Interface contacts:
Residue I42 in protein 1 contacts residue Y776 in protein 2 (closest heavy-atom distance 2.7 Å).
Residue T171 in protein 1 is in contact with residue E793 in protein 2 (closest heavy-atom distance 3.9 Å).
Residue K44 in protein 1 contacts residue L780 in protein 2 (closest heavy-atom distance 2.2 Å).
Residue H46 in protein 1 interacts with residue E781 in protein 2 (closest heavy-atom distance 1.0 Å).
Residue K44 in protein 1 interacts with residue E777 in protein 2 (closest heavy-atom distance 3.2 Å).
Residue G15 in protein 1 interacts with residue F783 in protein 2 (closest heavy-atom distance 4.1 Å).
Residue A167 in protein 1 contacts residue G792 in protein 2 (closest heavy-atom distance 1.5 Å).
Residue P16 in protein 1 interacts with residue F783 in protein 2 (closest heavy-atom distance 0.8 Å).
Residue L43 in protein 1 is in contact with residue D782 in protein 2 (closest heavy-atom distance 4.0 Å).
Residue I42 in protein 1 contacts residue Q779 in protein 2 (closest heavy-atom distance 3.5 Å).
Residue H46 in protein 1 contacts residue L780 in protein 2 (closest heavy-atom distance 3.9 Å).
Residue L43 in protein 1 is in contact with residue E781 in protein 2 (closest heavy-atom distance 1.5 Å).
Residue M169 in protein 1 contacts residue E794 in protein 2 (closest heavy-atom distance 1.6 Å).
Residue K41 in protein 1 contacts residue P778 in protein 2 (closest heavy-atom distance 4.1 Å).
Residue E165 in protein 1 interacts with residue G792 in protein 2 (closest heavy-atom distance 1.8 Å).
Residue A11 in protein 1 contacts residue F783 in protein 2 (closest heavy-atom distance 4.1 Å).
Residue H46 in protein 1 interacts with residue D782 in protein 2 (closest heavy-atom distance 3.4 Å).
Residue E165 in protein 1 is in contact with residue I795 in protein 2 (closest heavy-atom distance 3.6 Å).
Residue R172 in protein 1 is in contact with residue G792 in protein 2 (closest heavy-atom distance 3.9 Å).
Residue K45 in protein 1 is in contact with residue L866 in protein 2 (closest heavy-atom distance 3.9 Å).
Residue T170 in protein 1 interacts with residue E794 in protein 2 (closest heavy-atom distance 3.2 Å).
Residue D40 in protein 1 is in contact with residue Y776 in protein 2 (closest heavy-atom distance 4.2 Å).
Residue E165 in protein 1 interacts with residue I796 in protein 2 (closest heavy-atom distance 2.9 Å).
Residue K41 in protein 1 is in contact with residue Y776 in protein 2 (closest heavy-atom distance 3.3 Å).
Residue E165 in protein 1 is in contact with residue E793 in protein 2 (closest heavy-atom distance 4.1 Å).
Residue L43 in protein 1 interacts with residue Q779 in protein 2 (closest heavy-atom distance 2.1 Å).
Residue T170 in protein 1 interacts with residue E793 in protein 2 (closest heavy-atom distance 1.4 Å).
Residue I20 in protein 1 contacts residue L780 in protein 2 (closest heavy-atom distance 4.0 Å).
Residue D40 in protein 1 is in contact with residue E777 in protein 2 (closest heavy-atom distance 1.3 Å).
Residue Y17 in protein 1 contacts residue F783 in protein 2 (closest heavy-atom distance 3.8 Å).
Residue A167 in protein 1 is in contact with residue E793 in protein 2 (closest heavy-atom distance 3.7 Å).
Residue I42 in protein 1 contacts residue L780 in protein 2 (closest heavy-atom distance 3.9 Å).
Residue S168 in protein 1 interacts with residue E793 in protein 2 (closest heavy-atom distance 2.9 Å).
Residue K41 in protein 1 contacts residue E777 in protein 2 (closest heavy-atom distance 2.4 Å).
Residue L43 in protein 1 is in contact with residue L780 in protein 2 (closest heavy-atom distance 0.8 Å).
Residue L43 in protein 1 interacts with residue P778 in protein 2 (closest heavy-atom distance 2.6 Å).
Residue K44 in protein 1 interacts with residue E781 in protein 2 (closest heavy-atom distance 3.3 Å).
Residue P16 in protein 1 is in contact with residue D782 in protein 2 (closest heavy-atom distance 3.6 Å).
Residue K47 in protein 1 contacts residue E781 in protein 2 (closest heavy-atom distance 3.7 Å).
Residue K45 in protein 1 contacts residue E781 in protein 2 (closest heavy-atom distance 3.5 Å).
Residue D40 in protein 1 is in contact with residue L780 in protein 2 (closest heavy-atom distance 3.6 Å).
Residue P16 in protein 1 contacts residue L780 in protein 2 (closest heavy-atom distance 4.1 Å).
Residue T171 in protein 1 is in contact with residue G792 in protein 2 (closest heavy-atom distance 2.4 Å).
Residue L166 in protein 1 interacts with residue G792 in protein 2 (closest heavy-atom distance 1.9 Å).
Residue M169 in protein 1 contacts residue A797 in protein 2 (closest heavy-atom distance 4.2 Å).
Residue I42 in protein 1 contacts residue E777 in protein 2 (closest heavy-atom distance 1.3 Å).
Residue M169 in protein 1 is in contact with residue I795 in protein 2 (closest heavy-atom distance 2.7 Å).
Residue L43 in protein 1 contacts residue E777 in protein 2 (closest heavy-atom distance 1.0 Å).
Residue S168 in protein 1 interacts with residue E794 in protein 2 (closest heavy-atom distance 3.9 Å).
Residue L166 in protein 1 is in contact with residue I796 in protein 2 (closest heavy-atom distance 3.1 Å).
Residue T170 in protein 1 is in contact with residue G792 in protein 2 (closest heavy-atom distance 2.1 Å).
Residue R172 in protein 1 interacts with residue E794 in protein 2 (closest heavy-atom distance 3.0 Å).
Residue S168 in protein 1 interacts with residue I795 in protein 2 (closest heavy-atom distance 2.9 Å).
Residue M169 in protein 1 interacts with residue I796 in protein 2 (closest heavy-atom distance 3.3 Å).
Residue I42 in protein 1 is in contact with residue E781 in protein 2 (closest heavy-atom distance 3.7 Å).
Residue M169 in protein 1 contacts residue G792 in protein 2 (closest heavy-atom distance 1.0 Å).
Residue S168 in protein 1 contacts residue G792 in protein 2 (closest heavy-atom distance 1.3 Å).
Residue L166 in protein 1 contacts residue E793 in protein 2 (closest heavy-atom distance 2.1 Å).
Residue M169 in protein 1 is in contact with residue E793 in protein 2 (closest heavy-atom distance 0.9 Å).
Residue I42 in protein 1 contacts residue P778 in protein 2 (closest heavy-atom distance 0.8 Å).

Sequence of protein 2:
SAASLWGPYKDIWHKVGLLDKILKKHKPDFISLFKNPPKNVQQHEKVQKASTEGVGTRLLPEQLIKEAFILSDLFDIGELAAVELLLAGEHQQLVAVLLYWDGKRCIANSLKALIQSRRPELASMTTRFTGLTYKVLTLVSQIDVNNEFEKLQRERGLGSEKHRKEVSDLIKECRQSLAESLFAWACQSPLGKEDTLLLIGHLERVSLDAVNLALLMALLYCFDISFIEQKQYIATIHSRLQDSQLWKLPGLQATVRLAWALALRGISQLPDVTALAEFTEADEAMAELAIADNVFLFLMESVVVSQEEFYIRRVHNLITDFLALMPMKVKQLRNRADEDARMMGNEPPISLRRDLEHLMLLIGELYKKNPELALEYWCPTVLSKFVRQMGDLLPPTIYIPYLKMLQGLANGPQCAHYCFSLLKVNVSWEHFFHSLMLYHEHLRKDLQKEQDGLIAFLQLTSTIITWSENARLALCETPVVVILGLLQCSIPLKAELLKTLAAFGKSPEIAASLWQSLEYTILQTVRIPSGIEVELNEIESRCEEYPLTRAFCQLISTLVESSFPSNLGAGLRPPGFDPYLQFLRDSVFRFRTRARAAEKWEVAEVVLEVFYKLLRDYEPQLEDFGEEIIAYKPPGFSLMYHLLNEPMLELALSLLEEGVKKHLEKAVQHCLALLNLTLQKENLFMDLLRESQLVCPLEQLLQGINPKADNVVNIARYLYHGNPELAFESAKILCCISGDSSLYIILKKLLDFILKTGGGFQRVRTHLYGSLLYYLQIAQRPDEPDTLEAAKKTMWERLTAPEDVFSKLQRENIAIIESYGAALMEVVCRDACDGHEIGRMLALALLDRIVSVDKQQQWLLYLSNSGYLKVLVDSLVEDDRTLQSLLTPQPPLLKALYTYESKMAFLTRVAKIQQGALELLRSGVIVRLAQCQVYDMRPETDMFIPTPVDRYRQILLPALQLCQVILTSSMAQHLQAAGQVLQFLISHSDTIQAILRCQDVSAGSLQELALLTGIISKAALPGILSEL

This data describes a binding interaction between two proteins.

Sequence of protein 1:
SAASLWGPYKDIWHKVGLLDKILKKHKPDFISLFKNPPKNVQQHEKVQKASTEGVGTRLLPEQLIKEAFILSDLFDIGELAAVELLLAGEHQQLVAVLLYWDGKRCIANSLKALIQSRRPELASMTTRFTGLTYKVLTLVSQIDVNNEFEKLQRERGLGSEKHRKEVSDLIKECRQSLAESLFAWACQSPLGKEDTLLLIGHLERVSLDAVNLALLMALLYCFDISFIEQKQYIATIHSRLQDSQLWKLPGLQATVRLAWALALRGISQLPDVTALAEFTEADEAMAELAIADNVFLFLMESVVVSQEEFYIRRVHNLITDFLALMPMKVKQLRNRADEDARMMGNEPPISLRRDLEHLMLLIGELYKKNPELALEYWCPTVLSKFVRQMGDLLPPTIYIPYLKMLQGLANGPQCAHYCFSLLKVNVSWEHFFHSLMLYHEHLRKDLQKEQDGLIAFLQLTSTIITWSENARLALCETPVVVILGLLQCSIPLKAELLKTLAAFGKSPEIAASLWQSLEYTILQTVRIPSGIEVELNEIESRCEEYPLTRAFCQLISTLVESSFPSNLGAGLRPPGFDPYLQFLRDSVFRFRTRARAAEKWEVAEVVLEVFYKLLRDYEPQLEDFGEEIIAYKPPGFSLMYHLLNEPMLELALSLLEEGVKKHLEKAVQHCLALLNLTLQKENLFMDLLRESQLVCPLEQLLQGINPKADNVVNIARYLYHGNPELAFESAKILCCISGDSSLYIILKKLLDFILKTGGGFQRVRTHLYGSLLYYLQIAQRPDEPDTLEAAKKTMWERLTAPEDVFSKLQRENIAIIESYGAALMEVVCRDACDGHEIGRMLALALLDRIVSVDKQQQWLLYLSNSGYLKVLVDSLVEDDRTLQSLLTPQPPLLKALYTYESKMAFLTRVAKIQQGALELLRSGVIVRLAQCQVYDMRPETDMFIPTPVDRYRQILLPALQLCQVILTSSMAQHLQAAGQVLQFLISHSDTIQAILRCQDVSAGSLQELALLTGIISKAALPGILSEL